Sequence of the first protein:
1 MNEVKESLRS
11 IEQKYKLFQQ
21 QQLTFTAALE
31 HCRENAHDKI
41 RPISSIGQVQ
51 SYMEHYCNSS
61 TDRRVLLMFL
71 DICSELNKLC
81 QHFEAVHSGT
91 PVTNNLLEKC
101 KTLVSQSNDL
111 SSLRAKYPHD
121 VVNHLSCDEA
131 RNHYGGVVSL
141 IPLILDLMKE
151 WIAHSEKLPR

Interface contacts:
Residue Y282 in the second protein contacts residue C127 in the first protein (closest heavy-atom distance 4.2 Å).
Residue G365 in the second protein interacts with residue I40 in the first protein (closest heavy-atom distance 4.8 Å).

Sequence of the second protein:
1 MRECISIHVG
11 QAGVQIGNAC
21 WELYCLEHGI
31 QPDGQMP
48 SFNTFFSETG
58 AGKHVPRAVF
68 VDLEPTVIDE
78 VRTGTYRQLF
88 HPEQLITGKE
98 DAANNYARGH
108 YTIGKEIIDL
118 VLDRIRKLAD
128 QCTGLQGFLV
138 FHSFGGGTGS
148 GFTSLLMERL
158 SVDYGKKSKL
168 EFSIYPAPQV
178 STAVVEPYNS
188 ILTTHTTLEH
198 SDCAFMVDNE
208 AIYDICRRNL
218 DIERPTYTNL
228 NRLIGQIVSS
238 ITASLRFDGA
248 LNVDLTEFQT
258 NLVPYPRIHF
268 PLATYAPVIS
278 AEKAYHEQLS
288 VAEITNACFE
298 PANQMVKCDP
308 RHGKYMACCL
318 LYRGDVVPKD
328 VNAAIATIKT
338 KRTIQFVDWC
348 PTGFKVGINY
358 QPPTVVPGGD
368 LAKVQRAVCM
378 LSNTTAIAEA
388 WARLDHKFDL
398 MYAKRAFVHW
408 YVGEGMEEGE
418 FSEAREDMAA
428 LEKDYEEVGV

This data describes a binding interaction between two proteins.